Residue-level contacts at the interface:
Residue K70 in protein 2 is in contact with residue L10 in protein 1 (closest heavy-atom distance 3.1 Å).
Residue I87 in protein 2 is in contact with residue L10 in protein 1 (closest heavy-atom distance 4.2 Å).
Residue E243 in protein 2 interacts with residue L5 in protein 1 (closest heavy-atom distance 2.9 Å).
Residue I87 in protein 2 interacts with residue L6 in protein 1 (closest heavy-atom distance 4.8 Å).
Residue D81 in protein 2 is in contact with residue W7 in protein 1 (closest heavy-atom distance 4.2 Å).
Residue V66 in protein 2 contacts residue L9 in protein 1 (closest heavy-atom distance 3.5 Å).
Residue Q83 in protein 2 contacts residue L10 in protein 1 (closest heavy-atom distance 3.8 Å).
Residue I248 in protein 2 interacts with residue L6 in protein 1 (closest heavy-atom distance 3.9 Å).
Residue Q88 in protein 2 contacts residue L6 in protein 1 (closest heavy-atom distance 3.5 Å).
Residue V66 in protein 2 interacts with residue L6 in protein 1 (closest heavy-atom distance 3.6 Å).
Residue E247 in protein 2 interacts with residue G4 in protein 1 (closest heavy-atom distance 4.0 Å).
Residue M84 in protein 2 is in contact with residue L10 in protein 1 (closest heavy-atom distance 3.5 Å).
Residue F75 in protein 2 interacts with residue L10 in protein 1 (closest heavy-atom distance 4.4 Å).
Residue V80 in protein 2 contacts residue W7 in protein 1 (closest heavy-atom distance 4.0 Å).
Residue K70 in protein 2 contacts residue T11 in protein 1 (closest heavy-atom distance 4.9 Å).
Residue V80 in protein 2 interacts with residue L10 in protein 1 (closest heavy-atom distance 4.1 Å).
Residue V63 in protein 2 is in contact with residue L9 in protein 1 (closest heavy-atom distance 3.8 Å).
Residue V66 in protein 2 interacts with residue L10 in protein 1 (closest heavy-atom distance 3.9 Å).
Residue E247 in protein 2 contacts residue L5 in protein 1 (closest heavy-atom distance 4.8 Å).
Residue M84 in protein 2 interacts with residue L6 in protein 1 (closest heavy-atom distance 4.1 Å).
Residue M244 in protein 2 interacts with residue L5 in protein 1 (closest heavy-atom distance 3.9 Å).
Residue M244 in protein 2 contacts residue L9 in protein 1 (closest heavy-atom distance 4.2 Å).
Residue K67 in protein 2 is in contact with residue L9 in protein 1 (closest heavy-atom distance 4.3 Å).
Residue L62 in protein 2 contacts residue L9 in protein 1 (closest heavy-atom distance 4.7 Å).
Residue K70 in protein 2 is in contact with residue L9 in protein 1 (closest heavy-atom distance 3.3 Å).
Residue M244 in protein 2 interacts with residue L6 in protein 1 (closest heavy-atom distance 3.9 Å).
Residue L62 in protein 2 contacts residue L6 in protein 1 (closest heavy-atom distance 4.0 Å).
Residue M84 in protein 2 contacts residue W7 in protein 1 (closest heavy-atom distance 3.3 Å).
Residue V80 in protein 2 is in contact with residue T11 in protein 1 (closest heavy-atom distance 4.6 Å).

This data describes a binding interaction between two proteins.

Sequence of protein 1:
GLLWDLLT

Sequence of protein 2:
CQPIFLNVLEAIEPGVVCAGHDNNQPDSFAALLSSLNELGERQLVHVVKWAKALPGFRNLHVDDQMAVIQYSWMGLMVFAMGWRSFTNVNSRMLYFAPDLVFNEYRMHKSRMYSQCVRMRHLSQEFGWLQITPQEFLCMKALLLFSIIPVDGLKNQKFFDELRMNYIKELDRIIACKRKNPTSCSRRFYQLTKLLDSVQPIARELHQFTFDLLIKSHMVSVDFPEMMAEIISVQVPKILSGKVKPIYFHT